Residue-level contacts at the interface:
Residue I20 in chain A interacts with residue L23 in chain B (closest heavy-atom distance 3.9 Å).
Residue L34 in chain A interacts with residue F8 in chain B (closest heavy-atom distance 4.0 Å).
Residue F30 in chain A contacts residue L12 in chain B (closest heavy-atom distance 3.3 Å).
Residue L23 in chain A contacts residue L23 in chain B (closest heavy-atom distance 4.4 Å).
Residue L34 in chain A is in contact with residue L5 in chain B (closest heavy-atom distance 4.9 Å).
Residue L12 in chain A interacts with residue Y27 in chain B (closest heavy-atom distance 3.4 Å).
Residue R31 in chain A interacts with residue E16 in chain B (closest heavy-atom distance 2.9 Å).
Residue Y27 in chain A contacts residue E15 in chain B (closest heavy-atom distance 3.6 Å).
Residue L23 in chain A is in contact with residue I20 in chain B (closest heavy-atom distance 4.0 Å).
Residue L9 in chain A is in contact with residue E35 in chain B (closest heavy-atom distance 4.4 Å).
Residue Y27 in chain A contacts residue L12 in chain B (closest heavy-atom distance 3.7 Å).
Residue E15 in chain A contacts residue Y27 in chain B (closest heavy-atom distance 4.0 Å).
Residue E16 in chain A interacts with residue Y27 in chain B (closest heavy-atom distance 3.5 Å).
Residue I20 in chain A is in contact with residue I20 in chain B (closest heavy-atom distance 4.2 Å).
Residue K19 in chain A is in contact with residue Y27 in chain B (closest heavy-atom distance 3.3 Å).
Residue L34 in chain A contacts residue L12 in chain B (closest heavy-atom distance 3.7 Å).
Residue E16 in chain A contacts residue R31 in chain B (closest heavy-atom distance 2.5 Å).
Residue E16 in chain A contacts residue Q24 in chain B (closest heavy-atom distance 3.5 Å).
Residue L5 in chain A is in contact with residue L38 in chain B (closest heavy-atom distance 3.6 Å).
Residue L12 in chain A contacts residue F30 in chain B (closest heavy-atom distance 3.9 Å).
Residue R31 in chain A is in contact with residue E13 in chain B (closest heavy-atom distance 4.0 Å).
Residue L9 in chain A contacts residue R31 in chain B (closest heavy-atom distance 4.0 Å).
Residue E13 in chain A is in contact with residue R31 in chain B (closest heavy-atom distance 2.9 Å).
Residue N28 in chain A contacts residue E16 in chain B (closest heavy-atom distance 4.6 Å).
Residue F8 in chain A is in contact with residue F30 in chain B (closest heavy-atom distance 4.2 Å).
Residue L5 in chain A interacts with residue L34 in chain B (closest heavy-atom distance 3.8 Å).
Residue Y27 in chain A interacts with residue E16 in chain B (closest heavy-atom distance 3.5 Å).
Residue Q24 in chain A is in contact with residue E16 in chain B (closest heavy-atom distance 3.5 Å).
Residue L12 in chain A interacts with residue R31 in chain B (closest heavy-atom distance 4.0 Å).
Residue L38 in chain A interacts with residue E4 in chain B (closest heavy-atom distance 4.2 Å).
Residue E35 in chain A interacts with residue L9 in chain B (closest heavy-atom distance 3.9 Å).
Residue L38 in chain A is in contact with residue F8 in chain B (closest heavy-atom distance 3.4 Å).
Residue L38 in chain A is in contact with residue S2 in chain B (closest heavy-atom distance 5.0 Å).
Residue F8 in chain A interacts with residue L34 in chain B (closest heavy-atom distance 4.0 Å).
Residue L5 in chain A is in contact with residue E35 in chain B (closest heavy-atom distance 4.6 Å).
Residue L38 in chain A interacts with residue L5 in chain B (closest heavy-atom distance 3.6 Å).
Residue R31 in chain A is in contact with residue L12 in chain B (closest heavy-atom distance 3.7 Å).
Residue E35 in chain A is in contact with residue L5 in chain B (closest heavy-atom distance 4.2 Å).
Residue R31 in chain A interacts with residue L9 in chain B (closest heavy-atom distance 4.1 Å).
Residue L9 in chain A is in contact with residue L34 in chain B (closest heavy-atom distance 4.4 Å).
Residue Y27 in chain A interacts with residue K19 in chain B (closest heavy-atom distance 2.6 Å).
Residue K19 in chain A is in contact with residue L23 in chain B (closest heavy-atom distance 3.5 Å).
Residue L23 in chain A contacts residue E16 in chain B (closest heavy-atom distance 4.3 Å).
Residue L34 in chain A contacts residue L9 in chain B (closest heavy-atom distance 3.9 Å).
Residue E16 in chain A interacts with residue L23 in chain B (closest heavy-atom distance 4.1 Å).
Residue Q24 in chain A contacts residue I20 in chain B (closest heavy-atom distance 3.8 Å).
Residue I20 in chain A is in contact with residue Q24 in chain B (closest heavy-atom distance 4.1 Å).
Residue L23 in chain A interacts with residue K19 in chain B (closest heavy-atom distance 4.0 Å).

This data describes a binding interaction between two proteins.

Sequence of chain B:
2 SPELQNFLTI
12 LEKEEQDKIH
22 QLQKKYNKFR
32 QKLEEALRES

Sequence of chain A:
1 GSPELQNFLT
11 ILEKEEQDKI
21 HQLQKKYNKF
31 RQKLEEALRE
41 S